The following describes two proteins that form a bound complex.

Interface contacts:
Residue G156 in protein 2 interacts with residue I248 in protein 1 (closest heavy-atom distance 3.8 Å).
Residue R194 in protein 2 is in contact with residue G270 in protein 1 (closest heavy-atom distance 2.8 Å).
Residue L9 in protein 2 interacts with residue I223 in protein 1 (closest heavy-atom distance 4.2 Å).
Residue F165 in protein 2 interacts with residue V255 in protein 1 (closest heavy-atom distance 3.5 Å).
Residue Y206 in protein 2 interacts with residue I263 in protein 1 (closest heavy-atom distance 3.6 Å).
Residue A160 in protein 2 is in contact with residue V252 in protein 1 (closest heavy-atom distance 3.1 Å).
Residue F195 in protein 2 is in contact with residue I271 in protein 1 (closest heavy-atom distance 4.4 Å).
Residue F124 in protein 2 is in contact with residue G244 in protein 1 (closest heavy-atom distance 3.6 Å).
Residue F124 in protein 2 interacts with residue Y241 in protein 1 (closest heavy-atom distance 3.5 Å).
Residue L5 in protein 2 contacts residue G245 in protein 1 (closest heavy-atom distance 3.4 Å).
Residue D125 in protein 2 is in contact with residue Y241 in protein 1 (closest heavy-atom distance 2.2 Å).
Residue F124 in protein 2 is in contact with residue A240 in protein 1 (closest heavy-atom distance 4.2 Å).
Residue F131 in protein 2 contacts residue L143 in protein 1 (closest heavy-atom distance 3.8 Å).
Residue L152 in protein 2 contacts residue A240 in protein 1 (closest heavy-atom distance 3.9 Å).
Residue S138 in protein 2 interacts with residue S139 in protein 1 (closest heavy-atom distance 3.5 Å).
Residue L5 in protein 2 interacts with residue Y227 in protein 1 (closest heavy-atom distance 3.3 Å).
Residue A134 in protein 2 is in contact with residue L143 in protein 1 (closest heavy-atom distance 3.6 Å).
Residue K12 in protein 2 is in contact with residue L219 in protein 1 (closest heavy-atom distance 3.9 Å).
Residue G145 in protein 2 interacts with residue L143 in protein 1 (closest heavy-atom distance 3.5 Å).
Residue I149 in protein 2 is in contact with residue I150 in protein 1 (closest heavy-atom distance 3.5 Å).
Residue Q121 in protein 2 contacts residue Y241 in protein 1 (closest heavy-atom distance 3.2 Å).
Residue L157 in protein 2 contacts residue I251 in protein 1 (closest heavy-atom distance 4.1 Å).
Residue L152 in protein 2 is in contact with residue G244 in protein 1 (closest heavy-atom distance 4.1 Å).
Residue L168 in protein 2 is in contact with residue L256 in protein 1 (closest heavy-atom distance 4.3 Å).
Residue A134 in protein 2 interacts with residue D140 in protein 1 (closest heavy-atom distance 4.0 Å).
Residue F3 in protein 2 contacts residue Y241 in protein 1 (closest heavy-atom distance 3.8 Å).
Residue A164 in protein 2 is in contact with residue L256 in protein 1 (closest heavy-atom distance 3.2 Å).
Residue S128 in protein 2 contacts residue A240 in protein 1 (closest heavy-atom distance 3.7 Å).
Residue A160 in protein 2 contacts residue I251 in protein 1 (closest heavy-atom distance 3.5 Å).
Residue S138 in protein 2 is in contact with residue D140 in protein 1 (closest heavy-atom distance 3.4 Å).
Residue G135 in protein 2 is in contact with residue L143 in protein 1 (closest heavy-atom distance 4.1 Å).
Residue A159 in protein 2 is in contact with residue I248 in protein 1 (closest heavy-atom distance 4.1 Å).
Residue K12 in protein 2 is in contact with residue I223 in protein 1 (closest heavy-atom distance 3.8 Å).
Residue F131 in protein 2 interacts with residue A240 in protein 1 (closest heavy-atom distance 3.9 Å).
Residue G141 in protein 2 interacts with residue L143 in protein 1 (closest heavy-atom distance 3.9 Å).
Residue L5 in protein 2 contacts residue L249 in protein 1 (closest heavy-atom distance 3.6 Å).
Residue L168 in protein 2 is in contact with residue I263 in protein 1 (closest heavy-atom distance 4.2 Å).
Residue I13 in protein 2 is in contact with residue L219 in protein 1 (closest heavy-atom distance 4.3 Å).
Residue Q198 in protein 2 contacts residue G270 in protein 1 (closest heavy-atom distance 3.7 Å).
Residue F131 in protein 2 contacts residue F147 in protein 1 (closest heavy-atom distance 3.4 Å).
Residue A160 in protein 2 contacts residue I248 in protein 1 (closest heavy-atom distance 3.4 Å).
Residue L152 in protein 2 is in contact with residue V247 in protein 1 (closest heavy-atom distance 4.3 Å).
Residue S128 in protein 2 contacts residue N238 in protein 1 (closest heavy-atom distance 3.1 Å).
Residue G135 in protein 2 interacts with residue D140 in protein 1 (closest heavy-atom distance 3.2 Å).
Residue F6 in protein 2 is in contact with residue I248 in protein 1 (closest heavy-atom distance 4.1 Å).
Residue L168 in protein 2 is in contact with residue Q259 in protein 1 (closest heavy-atom distance 3.8 Å).
Residue L142 in protein 2 is in contact with residue L142 in protein 1 (closest heavy-atom distance 3.6 Å).
Residue L5 in protein 2 contacts residue I248 in protein 1 (closest heavy-atom distance 4.3 Å).
Residue I161 in protein 2 contacts residue V255 in protein 1 (closest heavy-atom distance 3.5 Å).
Residue L152 in protein 2 is in contact with residue I243 in protein 1 (closest heavy-atom distance 4.2 Å).
Residue F165 in protein 2 is in contact with residue Q259 in protein 1 (closest heavy-atom distance 4.1 Å).
Residue I149 in protein 2 contacts residue L146 in protein 1 (closest heavy-atom distance 4.3 Å).
Residue G156 in protein 2 interacts with residue I251 in protein 1 (closest heavy-atom distance 4.5 Å).
Residue I149 in protein 2 interacts with residue F147 in protein 1 (closest heavy-atom distance 4.2 Å).
Residue A164 in protein 2 contacts residue V252 in protein 1 (closest heavy-atom distance 3.6 Å).
Residue I161 in protein 2 is in contact with residue I251 in protein 1 (closest heavy-atom distance 3.6 Å).
Residue F124 in protein 2 contacts residue I248 in protein 1 (closest heavy-atom distance 4.0 Å).
Residue A164 in protein 2 is in contact with residue V255 in protein 1 (closest heavy-atom distance 3.6 Å).
Residue L167 in protein 2 interacts with residue V252 in protein 1 (closest heavy-atom distance 4.3 Å).
Residue L9 in protein 2 contacts residue L249 in protein 1 (closest heavy-atom distance 4.5 Å).

Sequence of protein 2:
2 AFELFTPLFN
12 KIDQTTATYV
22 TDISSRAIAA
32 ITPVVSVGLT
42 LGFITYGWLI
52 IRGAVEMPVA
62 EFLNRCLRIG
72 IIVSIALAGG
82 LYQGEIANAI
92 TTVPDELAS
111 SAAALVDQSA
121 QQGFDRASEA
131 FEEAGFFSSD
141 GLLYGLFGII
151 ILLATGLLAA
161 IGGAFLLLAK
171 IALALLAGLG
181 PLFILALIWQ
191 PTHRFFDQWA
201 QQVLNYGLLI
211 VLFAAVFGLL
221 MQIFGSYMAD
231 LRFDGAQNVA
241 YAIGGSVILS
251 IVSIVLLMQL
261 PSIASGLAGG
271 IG

Sequence of protein 1:
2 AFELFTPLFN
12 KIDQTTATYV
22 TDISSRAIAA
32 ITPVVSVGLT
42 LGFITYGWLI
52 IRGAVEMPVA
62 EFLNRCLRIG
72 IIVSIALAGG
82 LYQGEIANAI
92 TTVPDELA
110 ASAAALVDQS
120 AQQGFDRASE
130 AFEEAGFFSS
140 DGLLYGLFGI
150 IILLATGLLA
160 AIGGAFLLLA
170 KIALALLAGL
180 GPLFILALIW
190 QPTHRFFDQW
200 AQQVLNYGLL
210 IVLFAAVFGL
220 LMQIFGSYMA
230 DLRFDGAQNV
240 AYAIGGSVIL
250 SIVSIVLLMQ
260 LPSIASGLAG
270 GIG